This data describes a binding interaction between two proteins.

Sequence of protein 2:
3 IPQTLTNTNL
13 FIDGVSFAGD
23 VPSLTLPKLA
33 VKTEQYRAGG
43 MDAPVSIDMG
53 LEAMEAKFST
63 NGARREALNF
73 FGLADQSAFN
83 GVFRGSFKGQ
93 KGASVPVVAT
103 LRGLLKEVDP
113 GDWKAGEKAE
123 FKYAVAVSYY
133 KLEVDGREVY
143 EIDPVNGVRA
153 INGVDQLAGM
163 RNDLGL

Interface contacts:
Residue A386 in protein 1 interacts with residue N164 in protein 2 (closest heavy-atom distance 3.5 Å).
Residue E214 in protein 1 interacts with residue R67 in protein 2 (closest heavy-atom distance 3.9 Å).

Sequence of protein 1:
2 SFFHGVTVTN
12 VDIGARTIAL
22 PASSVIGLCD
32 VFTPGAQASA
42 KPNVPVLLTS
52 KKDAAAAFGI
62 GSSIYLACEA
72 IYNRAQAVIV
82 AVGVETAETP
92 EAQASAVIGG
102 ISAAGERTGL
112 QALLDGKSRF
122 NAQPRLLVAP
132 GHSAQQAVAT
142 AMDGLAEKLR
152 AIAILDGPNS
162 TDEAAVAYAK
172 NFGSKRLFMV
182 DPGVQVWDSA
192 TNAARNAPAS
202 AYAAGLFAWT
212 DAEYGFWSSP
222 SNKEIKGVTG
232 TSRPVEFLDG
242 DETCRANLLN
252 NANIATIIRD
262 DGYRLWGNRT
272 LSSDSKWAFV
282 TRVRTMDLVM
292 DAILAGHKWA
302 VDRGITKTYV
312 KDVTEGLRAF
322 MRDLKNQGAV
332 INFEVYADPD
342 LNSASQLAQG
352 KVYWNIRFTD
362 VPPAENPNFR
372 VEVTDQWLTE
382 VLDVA